Sequence of chain A:
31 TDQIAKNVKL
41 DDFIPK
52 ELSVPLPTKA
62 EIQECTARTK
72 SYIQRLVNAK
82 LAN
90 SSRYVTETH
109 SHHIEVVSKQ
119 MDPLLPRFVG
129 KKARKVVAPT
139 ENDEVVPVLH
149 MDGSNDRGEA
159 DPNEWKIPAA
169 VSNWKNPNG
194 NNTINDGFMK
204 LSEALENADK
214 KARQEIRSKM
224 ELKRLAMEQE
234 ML

Sequence of chain B:
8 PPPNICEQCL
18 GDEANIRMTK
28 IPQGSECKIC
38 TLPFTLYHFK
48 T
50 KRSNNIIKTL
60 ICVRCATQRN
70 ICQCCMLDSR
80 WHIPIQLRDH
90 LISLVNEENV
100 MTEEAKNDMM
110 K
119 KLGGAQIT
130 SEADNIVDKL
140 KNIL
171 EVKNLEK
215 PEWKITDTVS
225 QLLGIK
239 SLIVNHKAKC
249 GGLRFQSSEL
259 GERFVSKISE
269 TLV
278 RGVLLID

This data describes a binding interaction between two proteins.

Interface contacts:
Residue T26 in chain B contacts residue S116 in chain A (closest heavy-atom distance 4.8 Å).
Residue R24 in chain B interacts with residue V114 in chain A (closest heavy-atom distance 4.9 Å).
Residue N22 in chain B interacts with residue I112 in chain A (closest heavy-atom distance 4.9 Å).
Residue R24 in chain B contacts residue E113 in chain A (closest heavy-atom distance 4.0 Å).
Residue N22 in chain B contacts residue H111 in chain A (closest heavy-atom distance 4.7 Å).
Residue I23 in chain B is in contact with residue I112 in chain A (closest heavy-atom distance 4.2 Å).
Residue M25 in chain B is in contact with residue V114 in chain A (closest heavy-atom distance 4.4 Å).
Residue T26 in chain B contacts residue V114 in chain A (closest heavy-atom distance 5.0 Å).
Residue T26 in chain B contacts residue V115 in chain A (closest heavy-atom distance 3.8 Å).